Sequence of protein 2:
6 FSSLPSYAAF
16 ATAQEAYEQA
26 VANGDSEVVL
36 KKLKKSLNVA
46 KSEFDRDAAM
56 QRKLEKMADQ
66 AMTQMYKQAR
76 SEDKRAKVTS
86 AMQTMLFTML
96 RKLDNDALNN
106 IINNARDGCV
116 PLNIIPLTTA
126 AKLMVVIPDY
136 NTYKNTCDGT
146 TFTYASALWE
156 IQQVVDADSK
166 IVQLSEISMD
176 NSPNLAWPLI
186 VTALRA

Sequence of protein 1:
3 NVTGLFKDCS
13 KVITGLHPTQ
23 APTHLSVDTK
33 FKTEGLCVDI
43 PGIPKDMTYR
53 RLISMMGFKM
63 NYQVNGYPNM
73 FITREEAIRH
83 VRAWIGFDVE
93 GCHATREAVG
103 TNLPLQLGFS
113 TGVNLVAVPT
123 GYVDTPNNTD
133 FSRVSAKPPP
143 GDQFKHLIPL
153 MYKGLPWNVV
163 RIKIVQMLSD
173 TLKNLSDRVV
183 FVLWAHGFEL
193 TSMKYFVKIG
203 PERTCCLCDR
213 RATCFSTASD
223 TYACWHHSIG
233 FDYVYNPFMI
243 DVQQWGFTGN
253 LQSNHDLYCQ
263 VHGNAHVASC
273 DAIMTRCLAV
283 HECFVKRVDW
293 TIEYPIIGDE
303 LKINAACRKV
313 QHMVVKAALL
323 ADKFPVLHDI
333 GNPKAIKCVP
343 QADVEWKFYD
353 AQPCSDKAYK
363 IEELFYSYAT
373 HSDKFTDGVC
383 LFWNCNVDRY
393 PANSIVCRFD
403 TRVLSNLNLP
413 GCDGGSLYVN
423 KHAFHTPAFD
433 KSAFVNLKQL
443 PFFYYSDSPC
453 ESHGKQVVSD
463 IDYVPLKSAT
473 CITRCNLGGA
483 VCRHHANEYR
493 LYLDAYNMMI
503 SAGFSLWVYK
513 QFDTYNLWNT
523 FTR

These two protein chains interact to form a complex.

Contacts between the two chains:
Residue H229 in protein 1 interacts with residue D99 in protein 2 (closest heavy-atom distance 4.7 Å).
Residue Y517 in protein 1 is in contact with residue Y12 in protein 2 (closest heavy-atom distance 4.5 Å).